Residue-level contacts at the interface:
Residue S229 in the second protein is in contact with residue K93 in the first protein (closest heavy-atom distance 4.3 Å).
Residue G227 in the second protein contacts residue H100 in the first protein (closest heavy-atom distance 3.2 Å).
Residue S229 in the second protein contacts residue K99 in the first protein (closest heavy-atom distance 3.5 Å).
Residue H228 in the second protein is in contact with residue V98 in the first protein (closest heavy-atom distance 4.7 Å).
Residue G227 in the second protein is in contact with residue S101 in the first protein (closest heavy-atom distance 4.4 Å).
Residue R226 in the second protein contacts residue K99 in the first protein (closest heavy-atom distance 4.5 Å).
Residue G227 in the second protein interacts with residue K99 in the first protein (closest heavy-atom distance 2.0 Å).
Residue H228 in the second protein interacts with residue K99 in the first protein (closest heavy-atom distance 3.0 Å).
Residue H228 in the second protein is in contact with residue H100 in the first protein (closest heavy-atom distance 4.7 Å).
Residue S229 in the second protein interacts with residue V98 in the first protein (closest heavy-atom distance 4.9 Å).
Residue G227 in the second protein contacts residue V98 in the first protein (closest heavy-atom distance 3.7 Å).

Sequence of the second protein:
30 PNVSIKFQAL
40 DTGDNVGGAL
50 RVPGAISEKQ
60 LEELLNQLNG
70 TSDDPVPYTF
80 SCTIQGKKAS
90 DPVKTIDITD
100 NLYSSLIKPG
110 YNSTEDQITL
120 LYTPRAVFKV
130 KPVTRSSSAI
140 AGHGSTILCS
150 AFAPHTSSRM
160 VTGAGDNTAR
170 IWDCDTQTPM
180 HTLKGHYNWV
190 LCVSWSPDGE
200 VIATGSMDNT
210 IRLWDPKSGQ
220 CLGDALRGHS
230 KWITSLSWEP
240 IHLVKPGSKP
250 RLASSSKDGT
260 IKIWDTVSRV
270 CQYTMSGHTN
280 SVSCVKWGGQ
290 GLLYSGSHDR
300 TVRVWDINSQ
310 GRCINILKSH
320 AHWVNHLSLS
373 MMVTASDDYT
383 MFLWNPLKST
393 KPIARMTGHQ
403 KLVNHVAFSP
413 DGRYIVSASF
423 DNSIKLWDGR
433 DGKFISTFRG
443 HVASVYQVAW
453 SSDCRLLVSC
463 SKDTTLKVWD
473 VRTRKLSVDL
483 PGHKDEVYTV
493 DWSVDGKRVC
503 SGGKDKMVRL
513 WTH

This data describes a binding interaction between two proteins.

Sequence of the first protein:
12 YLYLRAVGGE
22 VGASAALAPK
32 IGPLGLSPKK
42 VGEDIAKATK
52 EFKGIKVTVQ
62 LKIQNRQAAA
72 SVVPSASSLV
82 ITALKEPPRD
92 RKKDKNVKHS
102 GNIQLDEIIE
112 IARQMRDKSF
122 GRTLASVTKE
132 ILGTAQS